Sequence of the first protein:
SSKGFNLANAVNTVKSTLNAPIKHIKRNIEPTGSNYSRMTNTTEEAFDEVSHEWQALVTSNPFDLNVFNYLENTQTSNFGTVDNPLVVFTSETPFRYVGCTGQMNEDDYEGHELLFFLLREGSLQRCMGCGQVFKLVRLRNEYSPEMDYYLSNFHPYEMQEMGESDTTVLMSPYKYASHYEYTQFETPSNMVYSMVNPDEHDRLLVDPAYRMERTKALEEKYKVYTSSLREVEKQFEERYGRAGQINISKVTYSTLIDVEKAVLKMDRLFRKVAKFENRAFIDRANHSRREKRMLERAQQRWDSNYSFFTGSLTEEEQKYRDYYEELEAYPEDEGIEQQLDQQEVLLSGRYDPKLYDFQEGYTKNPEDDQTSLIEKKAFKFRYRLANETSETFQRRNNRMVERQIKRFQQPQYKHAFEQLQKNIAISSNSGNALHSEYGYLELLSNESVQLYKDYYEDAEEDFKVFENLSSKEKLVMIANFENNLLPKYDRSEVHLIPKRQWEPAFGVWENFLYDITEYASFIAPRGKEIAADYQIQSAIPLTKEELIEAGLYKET

Sequence of the second protein:
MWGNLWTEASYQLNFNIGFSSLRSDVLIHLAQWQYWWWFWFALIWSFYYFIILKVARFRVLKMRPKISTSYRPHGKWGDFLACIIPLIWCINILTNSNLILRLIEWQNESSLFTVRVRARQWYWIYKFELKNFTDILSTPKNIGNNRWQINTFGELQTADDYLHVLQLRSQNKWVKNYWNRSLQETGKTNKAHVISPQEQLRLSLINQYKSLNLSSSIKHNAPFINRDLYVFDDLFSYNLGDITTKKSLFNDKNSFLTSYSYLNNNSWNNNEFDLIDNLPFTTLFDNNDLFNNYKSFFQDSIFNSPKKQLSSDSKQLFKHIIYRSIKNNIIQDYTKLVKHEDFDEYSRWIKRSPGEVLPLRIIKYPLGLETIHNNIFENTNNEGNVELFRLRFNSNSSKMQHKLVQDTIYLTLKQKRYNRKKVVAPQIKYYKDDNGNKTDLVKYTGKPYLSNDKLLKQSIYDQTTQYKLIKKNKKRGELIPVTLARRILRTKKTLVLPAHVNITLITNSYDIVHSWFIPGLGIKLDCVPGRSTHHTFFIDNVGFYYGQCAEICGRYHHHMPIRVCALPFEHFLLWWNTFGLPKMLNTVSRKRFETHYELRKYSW

The following describes two proteins that form a bound complex.

Contacts between the two chains:
Residue R72 in the second protein contacts residue Q164 in the first protein (closest heavy-atom distance 4.5 Å).
Residue Y71 in the second protein is in contact with residue G172 in the first protein (closest heavy-atom distance 3.2 Å).
Residue Y71 in the second protein interacts with residue C191 in the first protein (closest heavy-atom distance 4.4 Å).
Residue R72 in the second protein interacts with residue G172 in the first protein (closest heavy-atom distance 2.9 Å).
Residue Y71 in the second protein contacts residue H173 in the first protein (closest heavy-atom distance 3.7 Å).
Residue R72 in the second protein is in contact with residue D169 in the first protein (closest heavy-atom distance 3.3 Å).
Residue R72 in the second protein contacts residue E171 in the first protein (closest heavy-atom distance 3.0 Å).
Residue R72 in the second protein is in contact with residue N166 in the first protein (closest heavy-atom distance 3.7 Å).
Residue Y71 in the second protein contacts residue G190 in the first protein (closest heavy-atom distance 3.0 Å).
Residue H74 in the second protein interacts with residue D169 in the first protein (closest heavy-atom distance 4.3 Å).
Residue Y71 in the second protein interacts with residue E174 in the first protein (closest heavy-atom distance 4.2 Å).
Residue R72 in the second protein interacts with residue H173 in the first protein (closest heavy-atom distance 5.0 Å).